Residue-level contacts at the interface:
Residue N77 in chain B contacts residue A6 in chain A (closest heavy-atom distance 2.7 Å).
Residue N77 in chain B contacts residue I4 in chain A (closest heavy-atom distance 4.6 Å).
Residue V139 in chain B contacts residue L7 in chain A (closest heavy-atom distance 4.3 Å).
Residue T80 in chain B contacts residue L7 in chain A (closest heavy-atom distance 3.6 Å).
Residue L147 in chain B interacts with residue N5 in chain A (closest heavy-atom distance 4.1 Å).
Residue Y123 in chain B contacts residue L7 in chain A (closest heavy-atom distance 4.0 Å).
Residue N77 in chain B is in contact with residue N5 in chain A (closest heavy-atom distance 3.3 Å).
Residue F156 in chain B is in contact with residue I4 in chain A (closest heavy-atom distance 4.6 Å).
Residue Y114 in chain B interacts with residue F2 in chain A (closest heavy-atom distance 4.0 Å).
Residue W133 in chain B contacts residue I4 in chain A (closest heavy-atom distance 3.5 Å).
Residue L95 in chain B is in contact with residue F3 in chain A (closest heavy-atom distance 4.0 Å).
Residue N77 in chain B is in contact with residue L7 in chain A (closest heavy-atom distance 3.6 Å).
Residue R146 in chain B contacts residue L7 in chain A (closest heavy-atom distance 3.0 Å).
Residue Y123 in chain B interacts with residue A6 in chain A (closest heavy-atom distance 4.1 Å).
Residue F156 in chain B contacts residue F2 in chain A (closest heavy-atom distance 3.6 Å).
Residue I142 in chain B is in contact with residue L7 in chain A (closest heavy-atom distance 4.2 Å).
Residue I70 in chain B is in contact with residue F3 in chain A (closest heavy-atom distance 4.3 Å).
Residue N77 in chain B is in contact with residue F3 in chain A (closest heavy-atom distance 3.2 Å).
Residue L147 in chain B interacts with residue I4 in chain A (closest heavy-atom distance 3.5 Å).
Residue A74 in chain B contacts residue F3 in chain A (closest heavy-atom distance 3.8 Å).
Residue S73 in chain B contacts residue N5 in chain A (closest heavy-atom distance 4.0 Å).
Residue T143 in chain B is in contact with residue A6 in chain A (closest heavy-atom distance 2.4 Å).
Residue Y155 in chain B interacts with residue F2 in chain A (closest heavy-atom distance 3.7 Å).
Residue T143 in chain B interacts with residue L7 in chain A (closest heavy-atom distance 3.5 Å).
Residue S73 in chain B contacts residue F3 in chain A (closest heavy-atom distance 3.6 Å).
Residue Y159 in chain B contacts residue F2 in chain A (closest heavy-atom distance 3.7 Å).
Residue T152 in chain B contacts residue I4 in chain A (closest heavy-atom distance 4.2 Å).
Residue H9 in chain B interacts with residue F2 in chain A (closest heavy-atom distance 4.3 Å).
Residue W97 in chain B interacts with residue F3 in chain A (closest heavy-atom distance 3.5 Å).
Residue Y84 in chain B is in contact with residue L7 in chain A (closest heavy-atom distance 3.6 Å).
Residue Y114 in chain B contacts residue I4 in chain A (closest heavy-atom distance 3.0 Å).
Residue V99 in chain B is in contact with residue F2 in chain A (closest heavy-atom distance 3.8 Å).
Residue T143 in chain B is in contact with residue N5 in chain A (closest heavy-atom distance 4.8 Å).
Residue W97 in chain B is in contact with residue F2 in chain A (closest heavy-atom distance 3.0 Å).
Residue I70 in chain B interacts with residue F2 in chain A (closest heavy-atom distance 4.1 Å).
Residue L81 in chain B interacts with residue L7 in chain A (closest heavy-atom distance 4.0 Å).
Residue Y114 in chain B contacts residue F3 in chain A (closest heavy-atom distance 3.6 Å).

Sequence of chain A:
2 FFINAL

Sequence of chain B:
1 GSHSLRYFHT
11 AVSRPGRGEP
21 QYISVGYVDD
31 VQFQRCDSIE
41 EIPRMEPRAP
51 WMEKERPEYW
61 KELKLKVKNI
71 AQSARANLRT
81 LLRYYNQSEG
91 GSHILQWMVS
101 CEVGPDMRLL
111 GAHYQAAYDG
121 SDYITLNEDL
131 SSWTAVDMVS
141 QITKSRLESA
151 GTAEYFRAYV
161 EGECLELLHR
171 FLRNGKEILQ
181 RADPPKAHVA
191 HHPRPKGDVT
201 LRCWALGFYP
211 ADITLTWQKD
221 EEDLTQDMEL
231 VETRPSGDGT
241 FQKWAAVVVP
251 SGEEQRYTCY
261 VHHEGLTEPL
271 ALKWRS

These two protein chains interact to form a complex.